The following describes two proteins that form a bound complex.

Sequence of protein 1:
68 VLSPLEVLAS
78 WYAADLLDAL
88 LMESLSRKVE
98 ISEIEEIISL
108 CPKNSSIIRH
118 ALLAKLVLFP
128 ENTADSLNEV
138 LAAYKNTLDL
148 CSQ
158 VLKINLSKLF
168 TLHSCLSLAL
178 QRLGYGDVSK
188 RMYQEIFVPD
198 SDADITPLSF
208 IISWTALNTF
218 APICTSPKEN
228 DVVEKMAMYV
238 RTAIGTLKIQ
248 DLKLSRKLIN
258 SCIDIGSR

Contacts between the two chains:
Residue G242 in protein 1 is in contact with residue I39 in protein 2 (closest heavy-atom distance 4.5 Å).
Residue I241 in protein 1 is in contact with residue I39 in protein 2 (closest heavy-atom distance 4.0 Å).

Sequence of protein 2:
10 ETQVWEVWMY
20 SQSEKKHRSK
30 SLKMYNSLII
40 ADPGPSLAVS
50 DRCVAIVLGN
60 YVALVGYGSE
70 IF